Sequence of the first protein:
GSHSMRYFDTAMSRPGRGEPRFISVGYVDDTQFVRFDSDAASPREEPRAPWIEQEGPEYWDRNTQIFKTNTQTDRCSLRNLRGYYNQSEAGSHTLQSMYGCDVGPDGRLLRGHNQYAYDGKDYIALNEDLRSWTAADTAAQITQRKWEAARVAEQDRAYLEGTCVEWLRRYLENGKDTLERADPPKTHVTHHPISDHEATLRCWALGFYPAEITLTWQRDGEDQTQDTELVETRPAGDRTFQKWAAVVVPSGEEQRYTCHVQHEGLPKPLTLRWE

Sequence of the second protein:
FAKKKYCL

These two protein chains interact to form a complex.

Residue-level contacts at the interface:
Residue T163 in the first protein contacts residue F1 in the second protein (closest heavy-atom distance 4.0 Å).
Residue Y99 in the first protein is in contact with residue K5 in the second protein (closest heavy-atom distance 4.4 Å).
Residue Y159 in the first protein contacts residue A2 in the second protein (closest heavy-atom distance 3.6 Å).
Residue D9 in the first protein interacts with residue K5 in the second protein (closest heavy-atom distance 2.8 Å).
Residue C76 in the first protein contacts residue C7 in the second protein (closest heavy-atom distance 2.2 Å).
Residue N114 in the first protein contacts residue K3 in the second protein (closest heavy-atom distance 3.8 Å).
Residue Y84 in the first protein is in contact with residue L8 in the second protein (closest heavy-atom distance 2.7 Å).
Residue N70 in the first protein is in contact with residue K3 in the second protein (closest heavy-atom distance 2.9 Å).
Residue I66 in the first protein contacts residue A2 in the second protein (closest heavy-atom distance 3.6 Å).
Residue S77 in the first protein is in contact with residue C7 in the second protein (closest heavy-atom distance 3.5 Å).
Residue Y159 in the first protein contacts residue K3 in the second protein (closest heavy-atom distance 3.7 Å).
Residue K146 in the first protein is in contact with residue L8 in the second protein (closest heavy-atom distance 3.0 Å).
Residue L81 in the first protein contacts residue L8 in the second protein (closest heavy-atom distance 4.2 Å).
Residue S77 in the first protein is in contact with residue Y6 in the second protein (closest heavy-atom distance 4.1 Å).
Residue Y99 in the first protein contacts residue K3 in the second protein (closest heavy-atom distance 3.1 Å).
Residue K146 in the first protein is in contact with residue C7 in the second protein (closest heavy-atom distance 3.3 Å).
Residue Y171 in the first protein is in contact with residue F1 in the second protein (closest heavy-atom distance 2.8 Å).
Residue T73 in the first protein is in contact with residue C7 in the second protein (closest heavy-atom distance 3.4 Å).
Residue W147 in the first protein contacts residue Y6 in the second protein (closest heavy-atom distance 3.4 Å).
Residue W147 in the first protein is in contact with residue L8 in the second protein (closest heavy-atom distance 3.7 Å).
Residue F33 in the first protein is in contact with residue F1 in the second protein (closest heavy-atom distance 4.2 Å).
Residue N70 in the first protein contacts residue K5 in the second protein (closest heavy-atom distance 2.9 Å).
Residue T73 in the first protein is in contact with residue K5 in the second protein (closest heavy-atom distance 3.6 Å).
Residue Y99 in the first protein is in contact with residue A2 in the second protein (closest heavy-atom distance 3.6 Å).
Residue Y123 in the first protein contacts residue L8 in the second protein (closest heavy-atom distance 3.6 Å).
Residue N63 in the first protein is in contact with residue A2 in the second protein (closest heavy-atom distance 3.0 Å).
Residue S97 in the first protein contacts residue K5 in the second protein (closest heavy-atom distance 2.8 Å).
Residue F22 in the first protein is in contact with residue K5 in the second protein (closest heavy-atom distance 4.0 Å).
Residue I66 in the first protein is in contact with residue K3 in the second protein (closest heavy-atom distance 3.5 Å).
Residue D156 in the first protein is in contact with residue K3 in the second protein (closest heavy-atom distance 2.7 Å).
Residue F67 in the first protein is in contact with residue A2 in the second protein (closest heavy-atom distance 3.8 Å).
Residue D156 in the first protein interacts with residue K4 in the second protein (closest heavy-atom distance 4.4 Å).
Residue N63 in the first protein interacts with residue F1 in the second protein (closest heavy-atom distance 3.5 Å).
Residue Y116 in the first protein interacts with residue L8 in the second protein (closest heavy-atom distance 4.0 Å).
Residue N80 in the first protein interacts with residue L8 in the second protein (closest heavy-atom distance 2.8 Å).
Residue Y116 in the first protein interacts with residue K3 in the second protein (closest heavy-atom distance 4.2 Å).
Residue Q155 in the first protein contacts residue Y6 in the second protein (closest heavy-atom distance 3.5 Å).
Residue I66 in the first protein interacts with residue K4 in the second protein (closest heavy-atom distance 3.8 Å).
Residue Y7 in the first protein is in contact with residue A2 in the second protein (closest heavy-atom distance 3.3 Å).
Residue D74 in the first protein interacts with residue K5 in the second protein (closest heavy-atom distance 3.0 Å).
Residue R62 in the first protein interacts with residue F1 in the second protein (closest heavy-atom distance 4.1 Å).
Residue L95 in the first protein is in contact with residue L8 in the second protein (closest heavy-atom distance 4.0 Å).
Residue T143 in the first protein interacts with residue L8 in the second protein (closest heavy-atom distance 2.7 Å).
Residue T73 in the first protein is in contact with residue Y6 in the second protein (closest heavy-atom distance 3.4 Å).
Residue Y116 in the first protein is in contact with residue K5 in the second protein (closest heavy-atom distance 4.0 Å).
Residue Y59 in the first protein contacts residue F1 in the second protein (closest heavy-atom distance 3.7 Å).
Residue W147 in the first protein interacts with residue C7 in the second protein (closest heavy-atom distance 2.9 Å).
Residue I66 in the first protein interacts with residue F1 in the second protein (closest heavy-atom distance 3.9 Å).
Residue Y99 in the first protein interacts with residue F1 in the second protein (closest heavy-atom distance 4.8 Å).
Residue M5 in the first protein contacts residue F1 in the second protein (closest heavy-atom distance 3.8 Å).
Residue W167 in the first protein contacts residue F1 in the second protein (closest heavy-atom distance 3.4 Å).
Residue N80 in the first protein interacts with residue C7 in the second protein (closest heavy-atom distance 3.2 Å).
Residue V152 in the first protein is in contact with residue Y6 in the second protein (closest heavy-atom distance 3.6 Å).
Residue N70 in the first protein interacts with residue K4 in the second protein (closest heavy-atom distance 3.8 Å).
Residue D156 in the first protein contacts residue Y6 in the second protein (closest heavy-atom distance 4.5 Å).
Residue Y159 in the first protein is in contact with residue F1 in the second protein (closest heavy-atom distance 2.6 Å).
Residue S77 in the first protein interacts with residue L8 in the second protein (closest heavy-atom distance 3.0 Å).
Residue Y7 in the first protein interacts with residue F1 in the second protein (closest heavy-atom distance 2.8 Å).